Sequence of the second protein:
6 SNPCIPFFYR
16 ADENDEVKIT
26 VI

Sequence of the first protein:
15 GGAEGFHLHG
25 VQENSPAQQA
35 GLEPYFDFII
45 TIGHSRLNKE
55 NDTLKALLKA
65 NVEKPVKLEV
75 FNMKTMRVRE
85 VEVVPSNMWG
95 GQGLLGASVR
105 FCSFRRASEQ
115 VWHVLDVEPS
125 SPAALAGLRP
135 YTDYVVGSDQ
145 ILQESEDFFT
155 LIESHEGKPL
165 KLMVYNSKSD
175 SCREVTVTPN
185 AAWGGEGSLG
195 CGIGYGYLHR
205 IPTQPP

This data describes a binding interaction between two proteins.

Contacts between the two chains:
Residue V139 in the first protein contacts residue F12 in the second protein (closest heavy-atom distance 3.5 Å).
Residue K59 in the first protein interacts with residue V26 in the second protein (closest heavy-atom distance 3.4 Å).
Residue C106 in the first protein is in contact with residue F13 in the second protein (closest heavy-atom distance 3.7 Å).
Residue R104 in the first protein contacts residue E21 in the second protein (closest heavy-atom distance 3.9 Å).
Residue D143 in the first protein contacts residue P8 in the second protein (closest heavy-atom distance 3.6 Å).
Residue S142 in the first protein contacts residue F12 in the second protein (closest heavy-atom distance 3.8 Å).
Residue M167 in the first protein contacts residue C9 in the second protein (closest heavy-atom distance 3.5 Å).
Residue A111 in the first protein interacts with residue F13 in the second protein (closest heavy-atom distance 3.6 Å).
Residue V103 in the first protein is in contact with residue I24 in the second protein (closest heavy-atom distance 3.6 Å).
Residue Q114 in the first protein is in contact with residue R15 in the second protein (closest heavy-atom distance 3.3 Å).
Residue R104 in the first protein contacts residue Y14 in the second protein (closest heavy-atom distance 3.6 Å).
Residue K59 in the first protein interacts with residue I27 in the second protein (closest heavy-atom distance 3.8 Å).
Residue L99 in the first protein is in contact with residue I27 in the second protein (closest heavy-atom distance 2.9 Å).
Residue V140 in the first protein is in contact with residue P11 in the second protein (closest heavy-atom distance 3.5 Å).
Residue R104 in the first protein is in contact with residue V22 in the second protein (closest heavy-atom distance 3.8 Å).
Residue H21 in the first protein is in contact with residue F13 in the second protein (closest heavy-atom distance 3.6 Å).
Residue W116 in the first protein is in contact with residue F12 in the second protein (closest heavy-atom distance 3.4 Å).
Residue A101 in the first protein contacts residue V26 in the second protein (closest heavy-atom distance 3.3 Å).
Residue Q114 in the first protein is in contact with residue F13 in the second protein (closest heavy-atom distance 3.8 Å).
Residue G97 in the first protein is in contact with residue V26 in the second protein (closest heavy-atom distance 4.1 Å).
Residue S142 in the first protein contacts residue I10 in the second protein (closest heavy-atom distance 2.8 Å).
Residue G141 in the first protein contacts residue I10 in the second protein (closest heavy-atom distance 3.2 Å).
Residue A101 in the first protein contacts residue I27 in the second protein (closest heavy-atom distance 2.8 Å).
Residue L62 in the first protein is in contact with residue I27 in the second protein (closest heavy-atom distance 4.0 Å).
Residue Q96 in the first protein interacts with residue V26 in the second protein (closest heavy-atom distance 3.4 Å).
Residue D143 in the first protein contacts residue N7 in the second protein (closest heavy-atom distance 4.0 Å).
Residue R104 in the first protein is in contact with residue R15 in the second protein (closest heavy-atom distance 2.9 Å).
Residue L98 in the first protein interacts with residue I27 in the second protein (closest heavy-atom distance 2.9 Å).
Residue L155 in the first protein interacts with residue F12 in the second protein (closest heavy-atom distance 3.8 Å).
Residue Y39 in the first protein contacts residue F13 in the second protein (closest heavy-atom distance 3.8 Å).
Residue H23 in the first protein interacts with residue Y14 in the second protein (closest heavy-atom distance 3.5 Å).
Residue E150 in the first protein is in contact with residue R15 in the second protein (closest heavy-atom distance 4.1 Å).
Residue H23 in the first protein is in contact with residue I24 in the second protein (closest heavy-atom distance 4.1 Å).
Residue S102 in the first protein contacts residue V26 in the second protein (closest heavy-atom distance 3.7 Å).
Residue L146 in the first protein contacts residue R15 in the second protein (closest heavy-atom distance 3.6 Å).
Residue G141 in the first protein contacts residue P11 in the second protein (closest heavy-atom distance 4.1 Å).
Residue S102 in the first protein contacts residue I24 in the second protein (closest heavy-atom distance 3.5 Å).
Residue M77 in the first protein is in contact with residue F13 in the second protein (closest heavy-atom distance 4.1 Å).
Residue S142 in the first protein is in contact with residue C9 in the second protein (closest heavy-atom distance 3.8 Å).
Residue H23 in the first protein is in contact with residue P11 in the second protein (closest heavy-atom distance 4.1 Å).
Residue L146 in the first protein is in contact with residue F12 in the second protein (closest heavy-atom distance 3.6 Å).
Residue H21 in the first protein is in contact with residue P11 in the second protein (closest heavy-atom distance 3.9 Å).
Residue F42 in the first protein interacts with residue F13 in the second protein (closest heavy-atom distance 4.0 Å).
Residue V140 in the first protein is in contact with residue F12 in the second protein (closest heavy-atom distance 3.0 Å).
Residue A101 in the first protein is in contact with residue T25 in the second protein (closest heavy-atom distance 3.5 Å).
Residue V103 in the first protein contacts residue T25 in the second protein (closest heavy-atom distance 2.8 Å).
Residue E148 in the first protein is in contact with residue R15 in the second protein (closest heavy-atom distance 3.9 Å).
Residue V103 in the first protein contacts residue I27 in the second protein (closest heavy-atom distance 4.0 Å).
Residue H21 in the first protein is in contact with residue Y14 in the second protein (closest heavy-atom distance 2.6 Å).
Residue G97 in the first protein contacts residue I27 in the second protein (closest heavy-atom distance 3.6 Å).
Residue L58 in the first protein contacts residue I27 in the second protein (closest heavy-atom distance 3.4 Å).
Residue Q26 in the first protein contacts residue V26 in the second protein (closest heavy-atom distance 4.0 Å).
Residue Q114 in the first protein interacts with residue F12 in the second protein (closest heavy-atom distance 3.0 Å).
Residue G141 in the first protein contacts residue F12 in the second protein (closest heavy-atom distance 3.4 Å).
Residue H23 in the first protein is in contact with residue C9 in the second protein (closest heavy-atom distance 2.6 Å).
Residue F152 in the first protein is in contact with residue F12 in the second protein (closest heavy-atom distance 4.0 Å).
Residue R104 in the first protein contacts residue K23 in the second protein (closest heavy-atom distance 3.3 Å).
Residue S102 in the first protein is in contact with residue T25 in the second protein (closest heavy-atom distance 3.2 Å).
Residue I145 in the first protein is in contact with residue V22 in the second protein (closest heavy-atom distance 3.6 Å).
Residue G100 in the first protein is in contact with residue I27 in the second protein (closest heavy-atom distance 3.0 Å).